Residue-level contacts at the interface:
Residue S189 in the first protein contacts residue E107 in the second protein (closest heavy-atom distance 2.9 Å).
Residue N150 in the first protein contacts residue F139 in the second protein (closest heavy-atom distance 3.0 Å).
Residue D149 in the first protein contacts residue Y125 in the second protein (closest heavy-atom distance 2.6 Å).
Residue L69 in the first protein interacts with residue G73 in the second protein (closest heavy-atom distance 2.8 Å).
Residue S189 in the first protein is in contact with residue G106 in the second protein (closest heavy-atom distance 2.7 Å).
Residue D127 in the first protein interacts with residue Y171 in the second protein (closest heavy-atom distance 2.8 Å).
Residue H116 in the first protein is in contact with residue H118 in the second protein (closest heavy-atom distance 2.8 Å).
Residue E182 in the first protein interacts with residue R72 in the second protein (closest heavy-atom distance 2.8 Å).
Residue L190 in the first protein interacts with residue R72 in the second protein (closest heavy-atom distance 2.9 Å).
Residue T155 in the first protein contacts residue H118 in the second protein (closest heavy-atom distance 2.8 Å).
Residue R175 in the first protein is in contact with residue N181 in the second protein (closest heavy-atom distance 2.8 Å).
Residue N150 in the first protein interacts with residue Y125 in the second protein (closest heavy-atom distance 2.8 Å).
Residue M19 in the first protein is in contact with residue I17 in the second protein (closest heavy-atom distance 2.9 Å).
Residue D65 in the first protein is in contact with residue S78 in the second protein (closest heavy-atom distance 2.8 Å).
Residue P94 in the first protein interacts with residue R175 in the second protein (closest heavy-atom distance 3.0 Å).
Residue D127 in the first protein is in contact with residue R170 in the second protein (closest heavy-atom distance 2.8 Å).
Residue L96 in the first protein interacts with residue W186 in the second protein (closest heavy-atom distance 2.9 Å).
Residue N133 in the first protein interacts with residue R170 in the second protein (closest heavy-atom distance 2.9 Å).
Residue D149 in the first protein contacts residue R136 in the second protein (closest heavy-atom distance 2.8 Å).
Residue D28 in the first protein contacts residue R10 in the second protein (closest heavy-atom distance 2.9 Å).
Residue K117 in the first protein is in contact with residue N174 in the second protein (closest heavy-atom distance 2.7 Å).
Residue E198 in the first protein contacts residue R10 in the second protein (closest heavy-atom distance 2.8 Å).
Residue Q5 in the first protein is in contact with residue R1 in the second protein (closest heavy-atom distance 2.8 Å).
Residue R95 in the first protein interacts with residue R175 in the second protein (closest heavy-atom distance 2.9 Å).
Residue I188 in the first protein contacts residue R72 in the second protein (closest heavy-atom distance 3.0 Å).
Residue G180 in the first protein interacts with residue M113 in the second protein (closest heavy-atom distance 2.9 Å).
Residue D147 in the first protein contacts residue G141 in the second protein (closest heavy-atom distance 3.0 Å).
Residue G129 in the first protein contacts residue R170 in the second protein (closest heavy-atom distance 3.0 Å).
Residue V3 in the first protein contacts residue V3 in the second protein (closest heavy-atom distance 2.9 Å).
Residue R67 in the first protein interacts with residue G77 in the second protein (closest heavy-atom distance 3.0 Å).
Residue N187 in the first protein is in contact with residue Q109 in the second protein (closest heavy-atom distance 2.9 Å).
Residue I188 in the first protein contacts residue F70 in the second protein (closest heavy-atom distance 2.8 Å).
Residue R184 in the first protein interacts with residue Q112 in the second protein (closest heavy-atom distance 3.0 Å).
Residue S152 in the first protein is in contact with residue T134 in the second protein (closest heavy-atom distance 2.9 Å).
Residue A119 in the first protein is in contact with residue N156 in the second protein (closest heavy-atom distance 2.8 Å).
Residue Y153 in the first protein contacts residue G120 in the second protein (closest heavy-atom distance 2.9 Å).
Residue R151 in the first protein interacts with residue Y125 in the second protein (closest heavy-atom distance 2.9 Å).
Residue E182 in the first protein interacts with residue Q112 in the second protein (closest heavy-atom distance 3.0 Å).
Residue D23 in the first protein is in contact with residue R53 in the second protein (closest heavy-atom distance 3.0 Å).
Residue G68 in the first protein interacts with residue R72 in the second protein (closest heavy-atom distance 2.9 Å).
Residue R151 in the first protein is in contact with residue T134 in the second protein (closest heavy-atom distance 3.0 Å).
Residue F154 in the first protein is in contact with residue G132 in the second protein (closest heavy-atom distance 3.0 Å).
Residue R135 in the first protein is in contact with residue D162 in the second protein (closest heavy-atom distance 2.9 Å).
Residue W30 in the first protein contacts residue T11 in the second protein (closest heavy-atom distance 3.0 Å).
Residue S189 in the first protein interacts with residue G103 in the second protein (closest heavy-atom distance 2.8 Å).
Residue Y153 in the first protein contacts residue D126 in the second protein (closest heavy-atom distance 2.7 Å).
Residue K93 in the first protein is in contact with residue S169 in the second protein (closest heavy-atom distance 2.8 Å).
Residue R184 in the first protein interacts with residue K110 in the second protein (closest heavy-atom distance 2.8 Å).
Residue A21 in the first protein interacts with residue Y54 in the second protein (closest heavy-atom distance 2.7 Å).
Residue L178 in the first protein is in contact with residue M113 in the second protein (closest heavy-atom distance 2.9 Å).
Residue S152 in the first protein interacts with residue G120 in the second protein (closest heavy-atom distance 2.7 Å).
Residue G145 in the first protein is in contact with residue R143 in the second protein (closest heavy-atom distance 2.8 Å).
Residue R151 in the first protein is in contact with residue E124 in the second protein (closest heavy-atom distance 3.0 Å).
Residue L190 in the first protein is in contact with residue S74 in the second protein (closest heavy-atom distance 2.9 Å).
Residue S114 in the first protein is in contact with residue R175 in the second protein (closest heavy-atom distance 3.0 Å).
Residue H118 in the first protein interacts with residue N156 in the second protein (closest heavy-atom distance 3.0 Å).
Residue N150 in the first protein contacts residue G141 in the second protein (closest heavy-atom distance 3.0 Å).
Residue K144 in the first protein interacts with residue T142 in the second protein (closest heavy-atom distance 2.9 Å).
Residue G180 in the first protein contacts residue Y115 in the second protein (closest heavy-atom distance 2.9 Å).
Residue G68 in the first protein interacts with residue G73 in the second protein (closest heavy-atom distance 2.9 Å).

Sequence of the first protein:
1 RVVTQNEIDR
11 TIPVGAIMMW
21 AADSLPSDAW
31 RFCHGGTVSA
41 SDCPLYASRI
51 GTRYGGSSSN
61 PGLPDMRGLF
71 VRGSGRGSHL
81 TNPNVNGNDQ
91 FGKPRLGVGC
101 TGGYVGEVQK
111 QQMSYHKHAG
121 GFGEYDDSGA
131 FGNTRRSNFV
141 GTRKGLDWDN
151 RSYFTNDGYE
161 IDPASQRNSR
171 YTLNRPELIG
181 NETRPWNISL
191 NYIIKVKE

The following describes two proteins that form a bound complex.

Sequence of the second protein:
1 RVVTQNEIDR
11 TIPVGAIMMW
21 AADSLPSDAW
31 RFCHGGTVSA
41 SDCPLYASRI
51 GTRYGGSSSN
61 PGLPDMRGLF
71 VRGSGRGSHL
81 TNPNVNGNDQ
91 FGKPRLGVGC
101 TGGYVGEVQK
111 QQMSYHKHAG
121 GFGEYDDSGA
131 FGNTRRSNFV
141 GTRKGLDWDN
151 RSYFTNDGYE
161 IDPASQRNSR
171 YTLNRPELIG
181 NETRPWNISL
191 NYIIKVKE